Interface contacts:
Residue F146 in the first protein interacts with residue L13 in the second protein (closest heavy-atom distance 3.6 Å).
Residue I152 in the first protein contacts residue F16 in the second protein (closest heavy-atom distance 4.4 Å).
Residue F156 in the first protein interacts with residue A20 in the second protein (closest heavy-atom distance 4.2 Å).
Residue F142 in the first protein interacts with residue I6 in the second protein (closest heavy-atom distance 4.1 Å).
Residue F142 in the first protein contacts residue M9 in the second protein (closest heavy-atom distance 3.5 Å).
Residue V143 in the first protein is in contact with residue M9 in the second protein (closest heavy-atom distance 4.4 Å).
Residue T135 in the first protein interacts with residue V2 in the second protein (closest heavy-atom distance 3.8 Å).
Residue F146 in the first protein interacts with residue F16 in the second protein (closest heavy-atom distance 4.7 Å).
Residue M153 in the first protein contacts residue F16 in the second protein (closest heavy-atom distance 3.4 Å).
Residue V149 in the first protein is in contact with residue F16 in the second protein (closest heavy-atom distance 3.5 Å).
Residue V149 in the first protein interacts with residue M17 in the second protein (closest heavy-atom distance 4.6 Å).
Residue V149 in the first protein contacts residue L13 in the second protein (closest heavy-atom distance 3.7 Å).
Residue L145 in the first protein interacts with residue L13 in the second protein (closest heavy-atom distance 3.9 Å).
Residue F146 in the first protein interacts with residue L12 in the second protein (closest heavy-atom distance 3.5 Å).
Residue I139 in the first protein interacts with residue I6 in the second protein (closest heavy-atom distance 3.6 Å).

Sequence of the second protein:
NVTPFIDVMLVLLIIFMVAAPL

Sequence of the first protein:
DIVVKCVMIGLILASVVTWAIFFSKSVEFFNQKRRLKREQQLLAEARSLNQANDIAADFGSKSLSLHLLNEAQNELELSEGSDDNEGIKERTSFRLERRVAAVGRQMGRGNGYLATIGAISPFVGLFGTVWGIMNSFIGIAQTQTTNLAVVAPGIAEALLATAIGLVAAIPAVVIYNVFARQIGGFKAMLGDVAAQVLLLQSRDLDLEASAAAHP

These two protein chains interact to form a complex.